Sequence of the second protein:
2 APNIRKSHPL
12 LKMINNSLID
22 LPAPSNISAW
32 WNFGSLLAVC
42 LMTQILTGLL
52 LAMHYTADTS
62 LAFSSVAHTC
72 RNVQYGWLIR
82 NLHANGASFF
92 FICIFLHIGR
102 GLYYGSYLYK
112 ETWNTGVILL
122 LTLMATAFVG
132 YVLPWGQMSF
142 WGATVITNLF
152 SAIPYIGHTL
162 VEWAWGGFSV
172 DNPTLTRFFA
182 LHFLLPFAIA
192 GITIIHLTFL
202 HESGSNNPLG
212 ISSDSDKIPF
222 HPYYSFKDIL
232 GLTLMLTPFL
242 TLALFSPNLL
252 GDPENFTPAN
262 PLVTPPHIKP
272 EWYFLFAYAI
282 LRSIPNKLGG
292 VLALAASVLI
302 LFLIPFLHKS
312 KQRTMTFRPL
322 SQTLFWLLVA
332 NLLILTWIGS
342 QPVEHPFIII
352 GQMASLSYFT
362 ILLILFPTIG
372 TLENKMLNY

Interface contacts:
Residue I219 in the second protein is in contact with residue F4 in the first protein (closest heavy-atom distance 4.2 Å).
Residue P220 in the second protein contacts residue F4 in the first protein (closest heavy-atom distance 4.3 Å).
Residue F348 in the second protein is in contact with residue G62 in the first protein (closest heavy-atom distance 4.3 Å).
Residue L328 in the second protein is in contact with residue P51 in the first protein (closest heavy-atom distance 3.3 Å).
Residue Q342 in the second protein is in contact with residue T63 in the first protein (closest heavy-atom distance 4.8 Å).
Residue T324 in the second protein contacts residue R47 in the first protein (closest heavy-atom distance 4.0 Å).
Residue E203 in the second protein is in contact with residue R2 in the first protein (closest heavy-atom distance 4.4 Å).
Residue W327 in the second protein is in contact with residue F52 in the first protein (closest heavy-atom distance 4.2 Å).
Residue P347 in the second protein interacts with residue G62 in the first protein (closest heavy-atom distance 4.0 Å).
Residue D215 in the second protein interacts with residue T8 in the first protein (closest heavy-atom distance 4.4 Å).
Residue D215 in the second protein is in contact with residue L7 in the first protein (closest heavy-atom distance 2.9 Å).
Residue W338 in the second protein interacts with residue L58 in the first protein (closest heavy-atom distance 3.7 Å).
Residue L334 in the second protein contacts residue F52 in the first protein (closest heavy-atom distance 4.8 Å).
Residue H202 in the second protein is in contact with residue R2 in the first protein (closest heavy-atom distance 4.2 Å).
Residue F348 in the second protein contacts residue F66 in the first protein (closest heavy-atom distance 3.9 Å).
Residue S216 in the second protein interacts with residue V10 in the first protein (closest heavy-atom distance 4.5 Å).
Residue W327 in the second protein interacts with residue R47 in the first protein (closest heavy-atom distance 4.1 Å).
Residue W327 in the second protein contacts residue V48 in the first protein (closest heavy-atom distance 3.2 Å).
Residue I335 in the second protein is in contact with residue F55 in the first protein (closest heavy-atom distance 4.1 Å).
Residue W327 in the second protein interacts with residue P51 in the first protein (closest heavy-atom distance 3.8 Å).
Residue P347 in the second protein interacts with residue W61 in the first protein (closest heavy-atom distance 4.4 Å).
Residue A331 in the second protein interacts with residue P51 in the first protein (closest heavy-atom distance 3.7 Å).
Residue P23 in the second protein contacts residue F4 in the first protein (closest heavy-atom distance 4.0 Å).
Residue I351 in the second protein contacts residue W61 in the first protein (closest heavy-atom distance 3.8 Å).
Residue V330 in the second protein interacts with residue F52 in the first protein (closest heavy-atom distance 3.2 Å).
Residue P347 in the second protein is in contact with residue F66 in the first protein (closest heavy-atom distance 3.4 Å).
Residue A331 in the second protein contacts residue F55 in the first protein (closest heavy-atom distance 4.6 Å).
Residue T324 in the second protein is in contact with residue P51 in the first protein (closest heavy-atom distance 4.8 Å).
Residue W338 in the second protein contacts residue G62 in the first protein (closest heavy-atom distance 4.0 Å).
Residue P23 in the second protein contacts residue R2 in the first protein (closest heavy-atom distance 3.8 Å).
Residue E345 in the second protein is in contact with residue F66 in the first protein (closest heavy-atom distance 3.5 Å).
Residue K218 in the second protein is in contact with residue F4 in the first protein (closest heavy-atom distance 3.6 Å).
Residue I351 in the second protein is in contact with residue L58 in the first protein (closest heavy-atom distance 3.6 Å).
Residue P320 in the second protein contacts residue R47 in the first protein (closest heavy-atom distance 3.4 Å).
Residue K218 in the second protein is in contact with residue L7 in the first protein (closest heavy-atom distance 4.3 Å).
Residue P23 in the second protein is in contact with residue Q3 in the first protein (closest heavy-atom distance 4.0 Å).
Residue Q323 in the second protein is in contact with residue R47 in the first protein (closest heavy-atom distance 4.0 Å).
Residue H346 in the second protein is in contact with residue E65 in the first protein (closest heavy-atom distance 4.6 Å).
Residue F348 in the second protein is in contact with residue T63 in the first protein (closest heavy-atom distance 4.7 Å).
Residue P343 in the second protein is in contact with residue F66 in the first protein (closest heavy-atom distance 3.9 Å).
Residue W338 in the second protein is in contact with residue Y59 in the first protein (closest heavy-atom distance 3.3 Å).
Residue W338 in the second protein contacts residue T63 in the first protein (closest heavy-atom distance 4.2 Å).
Residue H346 in the second protein is in contact with residue W61 in the first protein (closest heavy-atom distance 4.9 Å).
Residue I335 in the second protein contacts residue L58 in the first protein (closest heavy-atom distance 3.9 Å).
Residue D21 in the second protein interacts with residue F4 in the first protein (closest heavy-atom distance 4.5 Å).
Residue P347 in the second protein interacts with residue E65 in the first protein (closest heavy-atom distance 4.2 Å).
Residue I351 in the second protein contacts residue G62 in the first protein (closest heavy-atom distance 4.3 Å).
Residue A331 in the second protein is in contact with residue F52 in the first protein (closest heavy-atom distance 3.9 Å).

Sequence of the first protein:
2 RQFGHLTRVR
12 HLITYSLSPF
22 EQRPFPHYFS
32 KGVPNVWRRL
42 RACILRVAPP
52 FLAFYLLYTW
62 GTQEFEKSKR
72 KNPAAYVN

These two protein chains interact to form a complex.